These two protein chains interact to form a complex.

Interface contacts:
Residue N493 in the first protein contacts residue F52 in the second protein (closest heavy-atom distance 4.8 Å).

Sequence of the second protein:
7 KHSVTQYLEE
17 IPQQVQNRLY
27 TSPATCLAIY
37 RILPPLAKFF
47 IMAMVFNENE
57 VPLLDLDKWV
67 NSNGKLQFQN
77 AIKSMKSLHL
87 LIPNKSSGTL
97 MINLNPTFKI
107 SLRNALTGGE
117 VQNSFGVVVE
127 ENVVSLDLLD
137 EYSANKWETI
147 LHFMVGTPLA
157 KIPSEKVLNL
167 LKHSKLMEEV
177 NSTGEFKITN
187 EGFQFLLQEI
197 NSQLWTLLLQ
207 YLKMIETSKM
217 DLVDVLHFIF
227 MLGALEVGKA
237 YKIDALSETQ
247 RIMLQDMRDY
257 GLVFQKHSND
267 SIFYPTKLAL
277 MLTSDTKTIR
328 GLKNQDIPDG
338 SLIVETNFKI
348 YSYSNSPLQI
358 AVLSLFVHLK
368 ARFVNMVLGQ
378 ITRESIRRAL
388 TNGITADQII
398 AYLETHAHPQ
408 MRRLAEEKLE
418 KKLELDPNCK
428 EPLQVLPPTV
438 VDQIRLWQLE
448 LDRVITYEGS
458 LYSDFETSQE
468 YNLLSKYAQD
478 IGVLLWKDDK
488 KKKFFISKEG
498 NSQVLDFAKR

Sequence of the first protein:
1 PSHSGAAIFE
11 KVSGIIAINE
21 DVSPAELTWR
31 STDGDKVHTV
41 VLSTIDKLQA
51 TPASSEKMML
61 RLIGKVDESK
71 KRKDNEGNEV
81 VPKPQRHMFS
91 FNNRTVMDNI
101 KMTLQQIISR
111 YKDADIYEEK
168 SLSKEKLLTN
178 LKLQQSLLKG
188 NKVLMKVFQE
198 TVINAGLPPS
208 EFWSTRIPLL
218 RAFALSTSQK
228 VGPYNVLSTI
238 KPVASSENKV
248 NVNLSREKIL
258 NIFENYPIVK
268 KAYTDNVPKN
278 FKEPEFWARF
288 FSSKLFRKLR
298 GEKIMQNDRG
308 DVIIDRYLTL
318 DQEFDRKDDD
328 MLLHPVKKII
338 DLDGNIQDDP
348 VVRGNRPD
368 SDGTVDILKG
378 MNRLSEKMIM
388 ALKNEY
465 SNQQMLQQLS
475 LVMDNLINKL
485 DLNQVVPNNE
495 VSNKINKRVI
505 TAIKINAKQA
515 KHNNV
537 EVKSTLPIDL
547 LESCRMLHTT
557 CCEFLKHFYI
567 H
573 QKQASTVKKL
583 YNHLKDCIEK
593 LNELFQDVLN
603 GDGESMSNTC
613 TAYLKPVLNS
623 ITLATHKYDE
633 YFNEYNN